Sequence of the second protein:
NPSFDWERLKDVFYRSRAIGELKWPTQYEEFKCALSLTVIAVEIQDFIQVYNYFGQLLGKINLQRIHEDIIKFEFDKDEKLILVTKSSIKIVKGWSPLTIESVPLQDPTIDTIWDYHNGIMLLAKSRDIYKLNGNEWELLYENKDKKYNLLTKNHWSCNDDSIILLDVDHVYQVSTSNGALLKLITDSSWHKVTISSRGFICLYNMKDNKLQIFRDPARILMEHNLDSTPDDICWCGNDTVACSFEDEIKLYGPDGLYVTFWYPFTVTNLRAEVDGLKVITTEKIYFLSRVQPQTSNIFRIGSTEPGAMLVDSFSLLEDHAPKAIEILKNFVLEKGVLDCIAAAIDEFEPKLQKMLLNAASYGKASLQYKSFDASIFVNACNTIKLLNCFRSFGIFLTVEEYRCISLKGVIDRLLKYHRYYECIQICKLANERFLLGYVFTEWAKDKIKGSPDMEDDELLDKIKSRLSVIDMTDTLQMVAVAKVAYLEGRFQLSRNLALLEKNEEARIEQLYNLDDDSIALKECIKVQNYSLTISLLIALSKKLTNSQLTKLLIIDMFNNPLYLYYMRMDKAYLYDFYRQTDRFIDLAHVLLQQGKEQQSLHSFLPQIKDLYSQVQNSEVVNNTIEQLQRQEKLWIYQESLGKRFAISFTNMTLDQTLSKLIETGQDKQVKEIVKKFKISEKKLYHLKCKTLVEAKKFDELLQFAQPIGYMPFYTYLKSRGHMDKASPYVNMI

Interface contacts:
Residue S895 in the first protein is in contact with residue S363 in the second protein (closest heavy-atom distance 4.0 Å).
Residue I908 in the first protein is in contact with residue Y423 in the second protein (closest heavy-atom distance 3.5 Å).
Residue I902 in the first protein is in contact with residue I386 in the second protein (closest heavy-atom distance 3.8 Å).
Residue W916 in the first protein interacts with residue I426 in the second protein (closest heavy-atom distance 3.8 Å).
Residue I902 in the first protein is in contact with residue L359 in the second protein (closest heavy-atom distance 4.0 Å).
Residue N917 in the first protein contacts residue H420 in the second protein (closest heavy-atom distance 2.7 Å).
Residue I819 in the first protein interacts with residue Y371 in the second protein (closest heavy-atom distance 3.8 Å).
Residue N900 in the first protein interacts with residue K356 in the second protein (closest heavy-atom distance 4.0 Å).
Residue P842 in the first protein is in contact with residue Y371 in the second protein (closest heavy-atom distance 3.9 Å).
Residue I902 in the first protein is in contact with residue K356 in the second protein (closest heavy-atom distance 3.5 Å).
Residue C894 in the first protein contacts residue K366 in the second protein (closest heavy-atom distance 2.9 Å).
Residue I902 in the first protein is in contact with residue Q355 in the second protein (closest heavy-atom distance 3.6 Å).
Residue L802 in the first protein interacts with residue E328 in the second protein (closest heavy-atom distance 3.1 Å).
Residue F813 in the first protein interacts with residue A367 in the second protein (closest heavy-atom distance 3.9 Å).
Residue I906 in the first protein contacts residue Q427 in the second protein (closest heavy-atom distance 4.1 Å).
Residue K901 in the first protein interacts with residue K387 in the second protein (closest heavy-atom distance 2.9 Å).
Residue D909 in the first protein is in contact with residue Y423 in the second protein (closest heavy-atom distance 4.1 Å).
Residue H845 in the first protein is in contact with residue A376 in the second protein (closest heavy-atom distance 3.6 Å).
Residue I902 in the first protein interacts with residue K387 in the second protein (closest heavy-atom distance 3.8 Å).
Residue W916 in the first protein contacts residue F442 in the second protein (closest heavy-atom distance 3.9 Å).
Residue C894 in the first protein interacts with residue S363 in the second protein (closest heavy-atom distance 2.7 Å).
Residue I899 in the first protein is in contact with residue L359 in the second protein (closest heavy-atom distance 4.0 Å).
Residue L913 in the first protein is in contact with residue E424 in the second protein (closest heavy-atom distance 3.5 Å).
Residue K915 in the first protein is in contact with residue W445 in the second protein (closest heavy-atom distance 3.9 Å).
Residue I806 in the first protein is in contact with residue P324 in the second protein (closest heavy-atom distance 4.1 Å).
Residue H845 in the first protein interacts with residue K366 in the second protein (closest heavy-atom distance 4.0 Å).
Residue I899 in the first protein is in contact with residue N360 in the second protein (closest heavy-atom distance 3.0 Å).
Residue E918 in the first protein is in contact with residue K449 in the second protein (closest heavy-atom distance 3.2 Å).
Residue L893 in the first protein contacts residue F379 in the second protein (closest heavy-atom distance 3.8 Å).
Residue C894 in the first protein interacts with residue F379 in the second protein (closest heavy-atom distance 3.5 Å).
Residue F813 in the first protein is in contact with residue S368 in the second protein (closest heavy-atom distance 4.0 Å).
Residue N917 in the first protein contacts residue E424 in the second protein (closest heavy-atom distance 4.2 Å).
Residue I902 in the first protein contacts residue N390 in the second protein (closest heavy-atom distance 2.3 Å).
Residue H845 in the first protein interacts with residue V380 in the second protein (closest heavy-atom distance 3.7 Å).
Residue E805 in the first protein contacts residue K331 in the second protein (closest heavy-atom distance 3.3 Å).
Residue E821 in the first protein interacts with residue K372 in the second protein (closest heavy-atom distance 3.7 Å).
Residue E821 in the first protein is in contact with residue Y371 in the second protein (closest heavy-atom distance 3.2 Å).
Residue W916 in the first protein contacts residue W445 in the second protein (closest heavy-atom distance 3.4 Å).
Residue N898 in the first protein is in contact with residue C383 in the second protein (closest heavy-atom distance 3.5 Å).
Residue W916 in the first protein is in contact with residue Y422 in the second protein (closest heavy-atom distance 3.7 Å).
Residue C843 in the first protein contacts residue A376 in the second protein (closest heavy-atom distance 4.2 Å).
Residue I899 in the first protein is in contact with residue C383 in the second protein (closest heavy-atom distance 3.5 Å).
Residue C843 in the first protein interacts with residue K366 in the second protein (closest heavy-atom distance 3.4 Å).
Residue I806 in the first protein interacts with residue I327 in the second protein (closest heavy-atom distance 4.0 Å).
Residue I899 in the first protein interacts with residue K356 in the second protein (closest heavy-atom distance 3.7 Å).
Residue L893 in the first protein contacts residue V380 in the second protein (closest heavy-atom distance 3.8 Å).
Residue D903 in the first protein contacts residue P352 in the second protein (closest heavy-atom distance 3.4 Å).
Residue D903 in the first protein interacts with residue K356 in the second protein (closest heavy-atom distance 3.2 Å).
Residue I816 in the first protein interacts with residue Y371 in the second protein (closest heavy-atom distance 3.5 Å).
Residue E912 in the first protein contacts residue Y423 in the second protein (closest heavy-atom distance 3.6 Å).
Residue E912 in the first protein is in contact with residue R468 in the second protein (closest heavy-atom distance 2.9 Å).
Residue I899 in the first protein contacts residue F379 in the second protein (closest heavy-atom distance 3.7 Å).
Residue L913 in the first protein interacts with residue Y423 in the second protein (closest heavy-atom distance 3.6 Å).
Residue W916 in the first protein interacts with residue Y423 in the second protein (closest heavy-atom distance 3.6 Å).
Residue L820 in the first protein is in contact with residue Y371 in the second protein (closest heavy-atom distance 3.3 Å).
Residue I908 in the first protein is in contact with residue E424 in the second protein (closest heavy-atom distance 3.6 Å).
Residue W916 in the first protein is in contact with residue R468 in the second protein (closest heavy-atom distance 3.0 Å).
Residue W916 in the first protein interacts with residue I472 in the second protein (closest heavy-atom distance 3.9 Å).
Residue N898 in the first protein interacts with residue K387 in the second protein (closest heavy-atom distance 3.8 Å).
Residue K915 in the first protein is in contact with residue R468 in the second protein (closest heavy-atom distance 3.3 Å).

Sequence of the first protein:
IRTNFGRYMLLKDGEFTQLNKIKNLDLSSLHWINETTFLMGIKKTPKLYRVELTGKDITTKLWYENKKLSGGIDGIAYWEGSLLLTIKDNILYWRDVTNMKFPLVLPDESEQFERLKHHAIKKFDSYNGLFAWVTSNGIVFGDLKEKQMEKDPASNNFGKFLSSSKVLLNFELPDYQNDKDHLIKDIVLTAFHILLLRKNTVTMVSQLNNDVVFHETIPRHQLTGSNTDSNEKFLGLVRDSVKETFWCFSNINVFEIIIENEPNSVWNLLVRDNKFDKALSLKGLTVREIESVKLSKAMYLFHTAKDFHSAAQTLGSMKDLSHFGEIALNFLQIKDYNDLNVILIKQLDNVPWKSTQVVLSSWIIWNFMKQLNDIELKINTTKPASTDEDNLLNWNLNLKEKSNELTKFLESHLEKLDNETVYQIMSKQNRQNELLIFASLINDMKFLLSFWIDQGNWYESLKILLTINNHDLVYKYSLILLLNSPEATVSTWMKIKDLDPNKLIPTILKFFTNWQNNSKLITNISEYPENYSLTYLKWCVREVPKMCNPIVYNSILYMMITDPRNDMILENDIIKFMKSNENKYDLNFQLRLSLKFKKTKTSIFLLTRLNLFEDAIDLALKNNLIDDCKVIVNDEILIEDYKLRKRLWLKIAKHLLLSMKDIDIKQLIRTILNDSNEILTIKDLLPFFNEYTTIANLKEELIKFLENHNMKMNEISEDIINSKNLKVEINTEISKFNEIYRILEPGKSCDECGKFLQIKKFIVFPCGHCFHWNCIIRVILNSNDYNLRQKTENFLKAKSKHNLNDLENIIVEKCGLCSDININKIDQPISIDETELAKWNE

This data describes a binding interaction between two proteins.